These two protein chains interact to form a complex.

Sequence of chain B:
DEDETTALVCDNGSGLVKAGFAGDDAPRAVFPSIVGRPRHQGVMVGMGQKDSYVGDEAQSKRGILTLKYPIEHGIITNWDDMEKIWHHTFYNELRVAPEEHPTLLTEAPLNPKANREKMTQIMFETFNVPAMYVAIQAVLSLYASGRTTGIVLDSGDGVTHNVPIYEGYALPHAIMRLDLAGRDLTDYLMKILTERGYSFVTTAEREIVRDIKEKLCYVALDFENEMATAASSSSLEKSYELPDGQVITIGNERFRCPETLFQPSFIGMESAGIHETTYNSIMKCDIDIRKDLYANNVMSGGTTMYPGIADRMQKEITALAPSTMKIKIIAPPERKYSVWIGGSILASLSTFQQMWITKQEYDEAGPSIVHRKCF

Contacts between the two chains:
Residue Q246 in chain B interacts with residue A1 in chain A (closest heavy-atom distance 4.2 Å).
Residue L242 in chain B interacts with residue A1 in chain A (closest heavy-atom distance 3.3 Å).
Residue S199 in chain B contacts residue W6 in chain A (closest heavy-atom distance 3.4 Å).
Residue G197 in chain B is in contact with residue W6 in chain A (closest heavy-atom distance 3.2 Å).
Residue G197 in chain B interacts with residue A1 in chain A (closest heavy-atom distance 4.0 Å).
Residue Y198 in chain B interacts with residue A1 in chain A (closest heavy-atom distance 3.3 Å).
Residue T194 in chain B contacts residue W6 in chain A (closest heavy-atom distance 3.0 Å).
Residue F200 in chain B contacts residue A1 in chain A (closest heavy-atom distance 4.7 Å).
Residue Y198 in chain B is in contact with residue W6 in chain A (closest heavy-atom distance 4.3 Å).
Residue I248 in chain B interacts with residue A1 in chain A (closest heavy-atom distance 4.3 Å).
Residue S199 in chain B is in contact with residue A1 in chain A (closest heavy-atom distance 3.5 Å).

Sequence of chain A:
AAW